Sequence of the second protein:
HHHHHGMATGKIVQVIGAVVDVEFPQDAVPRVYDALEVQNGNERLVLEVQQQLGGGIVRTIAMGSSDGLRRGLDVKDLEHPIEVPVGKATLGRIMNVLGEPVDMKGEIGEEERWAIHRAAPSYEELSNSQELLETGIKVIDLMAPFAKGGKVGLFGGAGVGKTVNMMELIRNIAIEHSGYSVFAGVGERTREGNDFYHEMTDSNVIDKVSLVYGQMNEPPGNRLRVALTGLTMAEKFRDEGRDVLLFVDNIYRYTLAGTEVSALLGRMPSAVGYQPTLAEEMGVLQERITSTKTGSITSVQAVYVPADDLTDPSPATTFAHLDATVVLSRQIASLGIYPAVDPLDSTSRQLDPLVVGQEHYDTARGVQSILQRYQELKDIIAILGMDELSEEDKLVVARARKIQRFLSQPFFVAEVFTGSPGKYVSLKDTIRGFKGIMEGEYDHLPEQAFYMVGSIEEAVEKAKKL

Sequence of the first protein:
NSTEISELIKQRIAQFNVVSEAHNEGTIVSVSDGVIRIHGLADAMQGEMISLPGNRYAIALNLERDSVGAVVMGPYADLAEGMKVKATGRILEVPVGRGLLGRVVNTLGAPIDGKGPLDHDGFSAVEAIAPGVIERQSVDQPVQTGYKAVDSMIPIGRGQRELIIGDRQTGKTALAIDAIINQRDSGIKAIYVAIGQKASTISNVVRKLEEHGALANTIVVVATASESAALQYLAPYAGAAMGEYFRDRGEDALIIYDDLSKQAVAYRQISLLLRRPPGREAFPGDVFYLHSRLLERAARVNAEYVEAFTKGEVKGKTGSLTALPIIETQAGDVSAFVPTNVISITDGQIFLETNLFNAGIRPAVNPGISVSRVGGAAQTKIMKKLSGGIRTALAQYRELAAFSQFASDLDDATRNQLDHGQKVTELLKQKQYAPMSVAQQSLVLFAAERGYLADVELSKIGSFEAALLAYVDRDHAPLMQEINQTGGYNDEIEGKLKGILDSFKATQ

This data describes a binding interaction between two proteins.

Contacts between the two chains:
Residue V34 in the first protein interacts with residue L58 in the second protein (closest heavy-atom distance 4.5 Å).
Residue V34 in the first protein is in contact with residue Q57 in the second protein (closest heavy-atom distance 3.2 Å).
Residue A228 in the first protein contacts residue E285 in the second protein (closest heavy-atom distance 4.6 Å).
Residue L275 in the first protein interacts with residue M273 in the second protein (closest heavy-atom distance 4.0 Å).
Residue D81 in the first protein contacts residue R36 in the second protein (closest heavy-atom distance 4.5 Å).
Residue A228 in the first protein interacts with residue G288 in the second protein (closest heavy-atom distance 4.1 Å).
Residue S203 in the first protein interacts with residue S134 in the second protein (closest heavy-atom distance 4.9 Å).
Residue S35 in the first protein contacts residue Q57 in the second protein (closest heavy-atom distance 3.3 Å).